The following describes two proteins that form a bound complex.

Sequence of protein 2:
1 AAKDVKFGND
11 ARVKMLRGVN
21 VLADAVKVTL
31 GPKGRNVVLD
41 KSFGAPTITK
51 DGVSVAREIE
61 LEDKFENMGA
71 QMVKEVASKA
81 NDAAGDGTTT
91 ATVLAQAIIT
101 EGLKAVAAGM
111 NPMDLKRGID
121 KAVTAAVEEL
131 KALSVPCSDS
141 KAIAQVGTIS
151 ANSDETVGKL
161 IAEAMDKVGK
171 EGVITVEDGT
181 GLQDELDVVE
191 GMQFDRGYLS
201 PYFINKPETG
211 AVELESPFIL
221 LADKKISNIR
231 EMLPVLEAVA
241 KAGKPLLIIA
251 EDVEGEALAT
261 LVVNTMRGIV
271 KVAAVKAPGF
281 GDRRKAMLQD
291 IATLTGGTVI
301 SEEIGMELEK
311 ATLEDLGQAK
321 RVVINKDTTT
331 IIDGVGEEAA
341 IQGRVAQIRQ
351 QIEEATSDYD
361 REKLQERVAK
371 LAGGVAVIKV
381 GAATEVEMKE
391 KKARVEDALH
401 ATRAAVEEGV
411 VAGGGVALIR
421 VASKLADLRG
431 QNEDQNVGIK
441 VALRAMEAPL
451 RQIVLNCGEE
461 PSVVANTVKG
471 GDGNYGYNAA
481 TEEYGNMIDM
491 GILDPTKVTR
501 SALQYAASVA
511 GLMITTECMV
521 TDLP

Interface contacts:
Residue Q71 in protein 1 interacts with residue P46 in protein 2 (closest heavy-atom distance 3.8 Å).
Residue C518 in protein 1 is in contact with residue V38 in protein 2 (closest heavy-atom distance 3.1 Å).
Residue M68 in protein 1 contacts residue D40 in protein 2 (closest heavy-atom distance 3.3 Å).
Residue E75 in protein 1 contacts residue E385 in protein 2 (closest heavy-atom distance 3.3 Å).
Residue V520 in protein 1 interacts with residue I59 in protein 2 (closest heavy-atom distance 3.7 Å).
Residue E75 in protein 1 is in contact with residue V386 in protein 2 (closest heavy-atom distance 3.1 Å).
Residue A2 in protein 1 interacts with residue E60 in protein 2 (closest heavy-atom distance 3.4 Å).
Residue M72 in protein 1 interacts with residue P46 in protein 2 (closest heavy-atom distance 3.8 Å).
Residue V509 in protein 1 contacts residue V386 in protein 2 (closest heavy-atom distance 4.1 Å).
Residue I304 in protein 1 contacts residue A259 in protein 2 (closest heavy-atom distance 4.0 Å).
Residue M68 in protein 1 interacts with residue V38 in protein 2 (closest heavy-atom distance 3.3 Å).
Residue F7 in protein 1 contacts residue D24 in protein 2 (closest heavy-atom distance 3.6 Å).
Residue V520 in protein 1 contacts residue L39 in protein 2 (closest heavy-atom distance 4.2 Å).
Residue E303 in protein 1 contacts residue A259 in protein 2 (closest heavy-atom distance 3.4 Å).
Residue E75 in protein 1 interacts with residue T384 in protein 2 (closest heavy-atom distance 3.8 Å).
Residue M72 in protein 1 contacts residue V38 in protein 2 (closest heavy-atom distance 3.8 Å).
Residue L512 in protein 1 interacts with residue N36 in protein 2 (closest heavy-atom distance 3.7 Å).
Residue T521 in protein 1 contacts residue D40 in protein 2 (closest heavy-atom distance 3.4 Å).
Residue E75 in protein 1 is in contact with residue A45 in protein 2 (closest heavy-atom distance 4.0 Å).
Residue Q350 in protein 1 contacts residue T209 in protein 2 (closest heavy-atom distance 2.9 Å).
Residue L512 in protein 1 interacts with residue I48 in protein 2 (closest heavy-atom distance 3.9 Å).
Residue A2 in protein 1 contacts residue L61 in protein 2 (closest heavy-atom distance 3.8 Å).
Residue A2 in protein 1 interacts with residue E62 in protein 2 (closest heavy-atom distance 3.4 Å).
Residue C518 in protein 1 interacts with residue N36 in protein 2 (closest heavy-atom distance 3.8 Å).
Residue Y505 in protein 1 contacts residue A383 in protein 2 (closest heavy-atom distance 3.2 Å).
Residue T515 in protein 1 interacts with residue N36 in protein 2 (closest heavy-atom distance 3.0 Å).
Residue P112 in protein 1 contacts residue R35 in protein 2 (closest heavy-atom distance 3.1 Å).
Residue S508 in protein 1 is in contact with residue A383 in protein 2 (closest heavy-atom distance 3.8 Å).
Residue F7 in protein 1 interacts with residue A25 in protein 2 (closest heavy-atom distance 3.5 Å).
Residue T515 in protein 1 interacts with residue R35 in protein 2 (closest heavy-atom distance 3.8 Å).
Residue E517 in protein 1 interacts with residue R35 in protein 2 (closest heavy-atom distance 2.9 Å).
Residue K3 in protein 1 interacts with residue E60 in protein 2 (closest heavy-atom distance 2.6 Å).
Residue Y505 in protein 1 is in contact with residue T384 in protein 2 (closest heavy-atom distance 4.0 Å).
Residue V5 in protein 1 is in contact with residue V21 in protein 2 (closest heavy-atom distance 4.0 Å).
Residue K79 in protein 1 contacts residue A383 in protein 2 (closest heavy-atom distance 3.8 Å).
Residue S508 in protein 1 interacts with residue T384 in protein 2 (closest heavy-atom distance 3.0 Å).
Residue M68 in protein 1 interacts with residue P46 in protein 2 (closest heavy-atom distance 4.0 Å).
Residue C518 in protein 1 is in contact with residue A25 in protein 2 (closest heavy-atom distance 4.2 Å).
Residue V520 in protein 1 contacts residue D40 in protein 2 (closest heavy-atom distance 3.3 Å).
Residue S508 in protein 1 is in contact with residue E387 in protein 2 (closest heavy-atom distance 3.1 Å).
Residue V509 in protein 1 is in contact with residue T384 in protein 2 (closest heavy-atom distance 3.6 Å).
Residue V520 in protein 1 contacts residue V38 in protein 2 (closest heavy-atom distance 3.1 Å).
Residue T516 in protein 1 interacts with residue N36 in protein 2 (closest heavy-atom distance 3.6 Å).
Residue M110 in protein 1 interacts with residue R35 in protein 2 (closest heavy-atom distance 3.8 Å).
Residue L523 in protein 1 is in contact with residue E62 in protein 2 (closest heavy-atom distance 3.9 Å).
Residue I304 in protein 1 is in contact with residue Y202 in protein 2 (closest heavy-atom distance 3.2 Å).
Residue C518 in protein 1 is in contact with residue V37 in protein 2 (closest heavy-atom distance 3.3 Å).
Residue G305 in protein 1 contacts residue V263 in protein 2 (closest heavy-atom distance 4.0 Å).
Residue A1 in protein 1 contacts residue E60 in protein 2 (closest heavy-atom distance 3.4 Å).
Residue V5 in protein 1 is in contact with residue I59 in protein 2 (closest heavy-atom distance 4.2 Å).
Residue I304 in protein 1 interacts with residue V262 in protein 2 (closest heavy-atom distance 3.5 Å).
Residue R12 in protein 1 interacts with residue R35 in protein 2 (closest heavy-atom distance 4.1 Å).
Residue E517 in protein 1 contacts residue N36 in protein 2 (closest heavy-atom distance 3.0 Å).
Residue Q71 in protein 1 contacts residue A45 in protein 2 (closest heavy-atom distance 4.1 Å).
Residue L512 in protein 1 interacts with residue V386 in protein 2 (closest heavy-atom distance 3.8 Å).
Residue E517 in protein 1 contacts residue V28 in protein 2 (closest heavy-atom distance 3.8 Å).
Residue K3 in protein 1 interacts with residue E58 in protein 2 (closest heavy-atom distance 3.0 Å).
Residue T516 in protein 1 is in contact with residue V38 in protein 2 (closest heavy-atom distance 3.9 Å).
Residue V106 in protein 1 contacts residue R35 in protein 2 (closest heavy-atom distance 4.1 Å).
Residue M519 in protein 1 is in contact with residue V38 in protein 2 (closest heavy-atom distance 3.7 Å).

Sequence of protein 1:
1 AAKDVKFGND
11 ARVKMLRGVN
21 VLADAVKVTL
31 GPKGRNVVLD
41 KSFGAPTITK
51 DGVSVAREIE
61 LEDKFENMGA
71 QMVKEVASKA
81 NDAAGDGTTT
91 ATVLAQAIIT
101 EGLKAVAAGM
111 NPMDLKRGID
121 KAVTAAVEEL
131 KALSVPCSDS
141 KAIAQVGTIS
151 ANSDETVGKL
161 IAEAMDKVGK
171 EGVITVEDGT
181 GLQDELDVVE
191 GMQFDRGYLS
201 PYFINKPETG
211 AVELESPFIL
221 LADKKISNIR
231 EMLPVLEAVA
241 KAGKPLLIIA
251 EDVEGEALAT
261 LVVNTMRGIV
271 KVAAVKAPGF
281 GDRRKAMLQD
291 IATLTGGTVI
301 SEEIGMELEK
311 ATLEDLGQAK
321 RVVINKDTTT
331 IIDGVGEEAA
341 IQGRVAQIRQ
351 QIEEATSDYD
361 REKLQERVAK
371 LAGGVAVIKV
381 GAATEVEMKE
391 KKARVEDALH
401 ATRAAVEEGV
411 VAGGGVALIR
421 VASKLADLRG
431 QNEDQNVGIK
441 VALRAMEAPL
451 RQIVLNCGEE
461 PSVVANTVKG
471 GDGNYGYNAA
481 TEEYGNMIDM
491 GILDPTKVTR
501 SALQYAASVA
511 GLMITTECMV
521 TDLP